Interface contacts:
Residue E11 in the first protein is in contact with residue F6 in the second protein (closest heavy-atom distance 3.5 Å).
Residue M51 in the first protein contacts residue K1 in the second protein (closest heavy-atom distance 3.2 Å).
Residue E11 in the first protein contacts residue R13 in the second protein (closest heavy-atom distance 3.7 Å).
Residue K75 in the first protein is in contact with residue Y3 in the second protein (closest heavy-atom distance 3.8 Å).
Residue F19 in the first protein contacts residue K1 in the second protein (closest heavy-atom distance 4.3 Å).
Residue M72 in the first protein contacts residue F2 in the second protein (closest heavy-atom distance 3.9 Å).
Residue M109 in the first protein is in contact with residue F12 in the second protein (closest heavy-atom distance 3.8 Å).
Residue V136 in the first protein is in contact with residue Y11 in the second protein (closest heavy-atom distance 4.2 Å).
Residue M124 in the first protein contacts residue F12 in the second protein (closest heavy-atom distance 4.2 Å).
Residue E14 in the first protein contacts residue R13 in the second protein (closest heavy-atom distance 3.5 Å).
Residue M72 in the first protein interacts with residue Y3 in the second protein (closest heavy-atom distance 3.6 Å).
Residue L105 in the first protein contacts residue Y11 in the second protein (closest heavy-atom distance 3.7 Å).
Residue L112 in the first protein interacts with residue A9 in the second protein (closest heavy-atom distance 3.7 Å).
Residue M124 in the first protein is in contact with residue Y11 in the second protein (closest heavy-atom distance 3.0 Å).
Residue M36 in the first protein is in contact with residue K1 in the second protein (closest heavy-atom distance 3.4 Å).
Residue M144 in the first protein is in contact with residue K14 in the second protein (closest heavy-atom distance 2.7 Å).
Residue E123 in the first protein is in contact with residue F15 in the second protein (closest heavy-atom distance 3.6 Å).
Residue M124 in the first protein contacts residue F15 in the second protein (closest heavy-atom distance 3.4 Å).
Residue F92 in the first protein contacts residue A8 in the second protein (closest heavy-atom distance 3.8 Å).
Residue M144 in the first protein interacts with residue Y11 in the second protein (closest heavy-atom distance 3.8 Å).
Residue F12 in the first protein is in contact with residue F6 in the second protein (closest heavy-atom distance 3.6 Å).
Residue I27 in the first protein contacts residue F2 in the second protein (closest heavy-atom distance 4.3 Å).
Residue M72 in the first protein interacts with residue F6 in the second protein (closest heavy-atom distance 3.5 Å).
Residue V91 in the first protein interacts with residue A4 in the second protein (closest heavy-atom distance 4.0 Å).
Residue F141 in the first protein interacts with residue Y11 in the second protein (closest heavy-atom distance 3.9 Å).
Residue V108 in the first protein is in contact with residue A8 in the second protein (closest heavy-atom distance 3.7 Å).
Residue I63 in the first protein interacts with residue F2 in the second protein (closest heavy-atom distance 3.5 Å).
Residue M71 in the first protein is in contact with residue F2 in the second protein (closest heavy-atom distance 3.6 Å).
Residue F19 in the first protein interacts with residue T5 in the second protein (closest heavy-atom distance 3.7 Å).
Residue Q41 in the first protein interacts with residue K1 in the second protein (closest heavy-atom distance 3.3 Å).
Residue A88 in the first protein interacts with residue L7 in the second protein (closest heavy-atom distance 4.1 Å).
Residue E84 in the first protein contacts residue L7 in the second protein (closest heavy-atom distance 3.6 Å).
Residue E84 in the first protein is in contact with residue Y3 in the second protein (closest heavy-atom distance 3.3 Å).
Residue F19 in the first protein interacts with residue F2 in the second protein (closest heavy-atom distance 3.7 Å).
Residue L116 in the first protein is in contact with residue F12 in the second protein (closest heavy-atom distance 4.1 Å).
Residue E120 in the first protein is in contact with residue F15 in the second protein (closest heavy-atom distance 3.8 Å).
Residue E114 in the first protein interacts with residue F12 in the second protein (closest heavy-atom distance 2.9 Å).
Residue L39 in the first protein interacts with residue T5 in the second protein (closest heavy-atom distance 3.4 Å).
Residue E11 in the first protein contacts residue E10 in the second protein (closest heavy-atom distance 3.9 Å).
Residue V91 in the first protein interacts with residue K1 in the second protein (closest heavy-atom distance 3.6 Å).
Residue L112 in the first protein is in contact with residue T5 in the second protein (closest heavy-atom distance 3.8 Å).
Residue L112 in the first protein is in contact with residue A8 in the second protein (closest heavy-atom distance 3.8 Å).
Residue R90 in the first protein contacts residue K1 in the second protein (closest heavy-atom distance 4.0 Å).
Residue V55 in the first protein interacts with residue F2 in the second protein (closest heavy-atom distance 4.0 Å).
Residue L32 in the first protein is in contact with residue F2 in the second protein (closest heavy-atom distance 3.8 Å).
Residue E87 in the first protein is in contact with residue K1 in the second protein (closest heavy-atom distance 2.9 Å).
Residue M145 in the first protein is in contact with residue Y11 in the second protein (closest heavy-atom distance 4.0 Å).
Residue E87 in the first protein is in contact with residue A4 in the second protein (closest heavy-atom distance 4.1 Å).
Residue L18 in the first protein is in contact with residue T5 in the second protein (closest heavy-atom distance 3.2 Å).
Residue A88 in the first protein interacts with residue A4 in the second protein (closest heavy-atom distance 3.8 Å).
Residue M51 in the first protein contacts residue F2 in the second protein (closest heavy-atom distance 4.0 Å).
Residue M76 in the first protein interacts with residue F6 in the second protein (closest heavy-atom distance 3.5 Å).
Residue M109 in the first protein contacts residue A8 in the second protein (closest heavy-atom distance 3.4 Å).
Residue F68 in the first protein is in contact with residue F2 in the second protein (closest heavy-atom distance 3.8 Å).
Residue M76 in the first protein contacts residue Y3 in the second protein (closest heavy-atom distance 3.3 Å).
Residue E127 in the first protein contacts residue F15 in the second protein (closest heavy-atom distance 4.1 Å).
Residue I85 in the first protein contacts residue L7 in the second protein (closest heavy-atom distance 4.1 Å).
Residue A128 in the first protein interacts with residue Y11 in the second protein (closest heavy-atom distance 3.5 Å).
Residue E84 in the first protein interacts with residue A4 in the second protein (closest heavy-atom distance 4.1 Å).
Residue M145 in the first protein is in contact with residue L7 in the second protein (closest heavy-atom distance 3.2 Å).

Sequence of the second protein:
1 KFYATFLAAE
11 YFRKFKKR

These two protein chains interact to form a complex.

Sequence of the first protein:
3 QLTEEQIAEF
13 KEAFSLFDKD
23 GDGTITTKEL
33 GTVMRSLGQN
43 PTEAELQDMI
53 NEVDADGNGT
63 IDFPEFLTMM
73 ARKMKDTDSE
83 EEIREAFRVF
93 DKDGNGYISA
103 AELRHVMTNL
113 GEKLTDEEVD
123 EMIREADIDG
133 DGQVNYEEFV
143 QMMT